Interface contacts:
Residue R26 in protein 2 contacts residue I31 in protein 1 (closest heavy-atom distance 3.3 Å).
Residue R26 in protein 2 is in contact with residue E27 in protein 1 (closest heavy-atom distance 4.5 Å).
Residue Q16 in protein 2 contacts residue I20 in protein 1 (closest heavy-atom distance 3.5 Å).
Residue L33 in protein 2 interacts with residue K35 in protein 1 (closest heavy-atom distance 3.6 Å).
Residue L23 in protein 2 interacts with residue T24 in protein 1 (closest heavy-atom distance 3.2 Å).
Residue R8 in protein 2 interacts with residue V10 in protein 1 (closest heavy-atom distance 4.6 Å).
Residue E12 in protein 2 contacts residue M13 in protein 1 (closest heavy-atom distance 3.5 Å).
Residue M6 in protein 2 interacts with residue M6 in protein 1 (closest heavy-atom distance 4.0 Å).
Residue I37 in protein 2 is in contact with residue L34 in protein 1 (closest heavy-atom distance 3.9 Å).
Residue L41 in protein 2 is in contact with residue L41 in protein 1 (closest heavy-atom distance 4.0 Å).
Residue Q5 in protein 2 is in contact with residue V10 in protein 1 (closest heavy-atom distance 4.4 Å).
Residue Q5 in protein 2 interacts with residue D7 in protein 1 (closest heavy-atom distance 2.6 Å).
Residue I9 in protein 2 interacts with residue V10 in protein 1 (closest heavy-atom distance 3.2 Å).
Residue L23 in protein 2 is in contact with residue L23 in protein 1 (closest heavy-atom distance 4.2 Å).
Residue Q5 in protein 2 is in contact with residue Q4 in protein 1 (closest heavy-atom distance 4.7 Å).
Residue N40 in protein 2 contacts residue L41 in protein 1 (closest heavy-atom distance 4.5 Å).
Residue M19 in protein 2 contacts residue I20 in protein 1 (closest heavy-atom distance 4.7 Å).
Residue M13 in protein 2 is in contact with residue M13 in protein 1 (closest heavy-atom distance 3.4 Å).
Residue Q30 in protein 2 interacts with residue I31 in protein 1 (closest heavy-atom distance 3.4 Å).
Residue Q5 in protein 2 is in contact with residue M6 in protein 1 (closest heavy-atom distance 3.4 Å).
Residue L34 in protein 2 contacts residue L34 in protein 1 (closest heavy-atom distance 4.3 Å).
Residue I9 in protein 2 is in contact with residue I9 in protein 1 (closest heavy-atom distance 4.0 Å).
Residue L33 in protein 2 contacts residue I31 in protein 1 (closest heavy-atom distance 3.5 Å).
Residue Q16 in protein 2 contacts residue M13 in protein 1 (closest heavy-atom distance 3.1 Å).
Residue R26 in protein 2 contacts residue T24 in protein 1 (closest heavy-atom distance 4.9 Å).
Residue I37 in protein 2 is in contact with residue L41 in protein 1 (closest heavy-atom distance 4.1 Å).
Residue I37 in protein 2 interacts with residue H38 in protein 1 (closest heavy-atom distance 3.7 Å).
Residue Q5 in protein 2 is in contact with residue E3 in protein 1 (closest heavy-atom distance 2.6 Å).
Residue I2 in protein 2 contacts residue E3 in protein 1 (closest heavy-atom distance 5.0 Å).
Residue Q30 in protein 2 contacts residue E27 in protein 1 (closest heavy-atom distance 3.1 Å).
Residue M19 in protein 2 is in contact with residue T24 in protein 1 (closest heavy-atom distance 4.7 Å).
Residue Q16 in protein 2 contacts residue L17 in protein 1 (closest heavy-atom distance 4.9 Å).
Residue R8 in protein 2 interacts with residue D7 in protein 1 (closest heavy-atom distance 4.1 Å).
Residue L33 in protein 2 contacts residue L34 in protein 1 (closest heavy-atom distance 3.8 Å).
Residue I20 in protein 2 contacts residue I20 in protein 1 (closest heavy-atom distance 4.8 Å).
Residue I37 in protein 2 contacts residue I37 in protein 1 (closest heavy-atom distance 4.7 Å).
Residue R36 in protein 2 interacts with residue H38 in protein 1 (closest heavy-atom distance 3.7 Å).
Residue I9 in protein 2 contacts residue M6 in protein 1 (closest heavy-atom distance 4.5 Å).
Residue L23 in protein 2 is in contact with residue E27 in protein 1 (closest heavy-atom distance 3.3 Å).
Residue Q30 in protein 2 contacts residue L34 in protein 1 (closest heavy-atom distance 4.3 Å).
Residue Q16 in protein 2 interacts with residue Q16 in protein 1 (closest heavy-atom distance 3.3 Å).
Residue I9 in protein 2 contacts residue M13 in protein 1 (closest heavy-atom distance 3.3 Å).
Residue E29 in protein 2 interacts with residue I31 in protein 1 (closest heavy-atom distance 4.1 Å).
Residue R26 in protein 2 contacts residue I28 in protein 1 (closest heavy-atom distance 4.6 Å).
Residue E27 in protein 2 contacts residue E27 in protein 1 (closest heavy-atom distance 2.5 Å).
Residue Q30 in protein 2 is in contact with residue Q30 in protein 1 (closest heavy-atom distance 3.1 Å).

Sequence of protein 2:
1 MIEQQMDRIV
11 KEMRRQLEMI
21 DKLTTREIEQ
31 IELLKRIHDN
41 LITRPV

Sequence of protein 1:
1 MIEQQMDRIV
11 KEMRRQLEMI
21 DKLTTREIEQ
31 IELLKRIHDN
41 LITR

This data describes a binding interaction between two proteins.